Sequence of protein 2:
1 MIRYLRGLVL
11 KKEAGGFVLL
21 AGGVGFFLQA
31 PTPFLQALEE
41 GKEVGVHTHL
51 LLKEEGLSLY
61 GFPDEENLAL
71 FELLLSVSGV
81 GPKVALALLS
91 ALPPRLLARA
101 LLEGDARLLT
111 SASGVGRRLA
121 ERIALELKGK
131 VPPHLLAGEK

The following describes two proteins that form a bound complex.

Sequence of protein 1:
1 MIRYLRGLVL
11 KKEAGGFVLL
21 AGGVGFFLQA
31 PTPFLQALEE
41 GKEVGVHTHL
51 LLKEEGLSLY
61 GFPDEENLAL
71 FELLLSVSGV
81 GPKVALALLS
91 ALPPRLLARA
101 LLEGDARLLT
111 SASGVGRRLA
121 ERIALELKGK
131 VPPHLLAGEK

Contacts between the two chains:
Residue F27 in protein 1 interacts with residue I2 in protein 2 (closest heavy-atom distance 4.9 Å).
Residue G25 in protein 1 interacts with residue L5 in protein 2 (closest heavy-atom distance 4.9 Å).
Residue V24 in protein 1 is in contact with residue I2 in protein 2 (closest heavy-atom distance 3.8 Å).
Residue S58 in protein 1 interacts with residue M1 in protein 2 (closest heavy-atom distance 3.8 Å).
Residue L59 in protein 1 is in contact with residue M1 in protein 2 (closest heavy-atom distance 3.7 Å).
Residue G23 in protein 1 is in contact with residue L5 in protein 2 (closest heavy-atom distance 3.6 Å).
Residue V24 in protein 1 contacts residue Y4 in protein 2 (closest heavy-atom distance 4.5 Å).
Residue G25 in protein 1 interacts with residue M1 in protein 2 (closest heavy-atom distance 3.4 Å).
Residue K11 in protein 1 interacts with residue E66 in protein 2 (closest heavy-atom distance 4.5 Å).
Residue L20 in protein 1 interacts with residue R3 in protein 2 (closest heavy-atom distance 4.5 Å).
Residue V24 in protein 1 contacts residue R6 in protein 2 (closest heavy-atom distance 5.0 Å).
Residue V24 in protein 1 contacts residue R3 in protein 2 (closest heavy-atom distance 4.6 Å).
Residue F26 in protein 1 interacts with residue M1 in protein 2 (closest heavy-atom distance 3.1 Å).
Residue G25 in protein 1 is in contact with residue R3 in protein 2 (closest heavy-atom distance 2.6 Å).
Residue G23 in protein 1 interacts with residue Y4 in protein 2 (closest heavy-atom distance 4.6 Å).
Residue F26 in protein 1 contacts residue I2 in protein 2 (closest heavy-atom distance 4.9 Å).
Residue V24 in protein 1 is in contact with residue L5 in protein 2 (closest heavy-atom distance 4.6 Å).
Residue E13 in protein 1 interacts with residue R3 in protein 2 (closest heavy-atom distance 4.0 Å).
Residue K11 in protein 1 interacts with residue R3 in protein 2 (closest heavy-atom distance 4.5 Å).
Residue F26 in protein 1 is in contact with residue R3 in protein 2 (closest heavy-atom distance 4.7 Å).
Residue G23 in protein 1 is in contact with residue R6 in protein 2 (closest heavy-atom distance 2.9 Å).
Residue V18 in protein 1 contacts residue R3 in protein 2 (closest heavy-atom distance 3.9 Å).
Residue G25 in protein 1 contacts residue I2 in protein 2 (closest heavy-atom distance 3.3 Å).
Residue V24 in protein 1 interacts with residue F26 in protein 2 (closest heavy-atom distance 3.7 Å).
Residue F27 in protein 1 contacts residue M1 in protein 2 (closest heavy-atom distance 2.9 Å).
Residue L20 in protein 1 interacts with residue Y4 in protein 2 (closest heavy-atom distance 3.9 Å).
Residue L57 in protein 1 contacts residue M1 in protein 2 (closest heavy-atom distance 3.0 Å).
Residue G25 in protein 1 is in contact with residue Y4 in protein 2 (closest heavy-atom distance 4.2 Å).
Residue F27 in protein 1 contacts residue R3 in protein 2 (closest heavy-atom distance 4.7 Å).